Sequence of protein 2:
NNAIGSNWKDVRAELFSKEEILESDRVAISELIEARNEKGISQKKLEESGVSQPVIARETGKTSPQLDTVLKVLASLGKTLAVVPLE

The following describes two proteins that form a bound complex.

Contacts between the two chains:
Residue R52 in protein 1 is in contact with residue F18 in protein 2 (closest heavy-atom distance 3.5 Å).
Residue L64 in protein 1 interacts with residue I37 in protein 2 (closest heavy-atom distance 3.4 Å).
Residue K28 in protein 1 interacts with residue A5 in protein 2 (closest heavy-atom distance 3.0 Å).
Residue F37 in protein 1 is in contact with residue V13 in protein 2 (closest heavy-atom distance 3.3 Å).
Residue Y25 in protein 1 is in contact with residue N9 in protein 2 (closest heavy-atom distance 3.8 Å).
Residue D60 in protein 1 contacts residue V30 in protein 2 (closest heavy-atom distance 3.4 Å).
Residue R41 in protein 1 is in contact with residue E16 in protein 2 (closest heavy-atom distance 2.1 Å).
Residue I62 in protein 1 is in contact with residue W10 in protein 2 (closest heavy-atom distance 3.3 Å).
Residue P75 in protein 1 contacts residue R40 in protein 2 (closest heavy-atom distance 4.0 Å).
Residue L132 in protein 1 contacts residue A5 in protein 2 (closest heavy-atom distance 3.7 Å).
Residue I24 in protein 1 contacts residue N9 in protein 2 (closest heavy-atom distance 3.2 Å).
Residue Y25 in protein 1 contacts residue G7 in protein 2 (closest heavy-atom distance 4.0 Å).
Residue D131 in protein 1 interacts with residue A5 in protein 2 (closest heavy-atom distance 4.0 Å).
Residue Y76 in protein 1 contacts residue E65 in protein 2 (closest heavy-atom distance 2.5 Å).
Residue N59 in protein 1 is in contact with residue E22 in protein 2 (closest heavy-atom distance 3.5 Å).
Residue W99 in protein 1 contacts residue I6 in protein 2 (closest heavy-atom distance 3.3 Å).
Residue N56 in protein 1 contacts residue R29 in protein 2 (closest heavy-atom distance 3.0 Å).
Residue F26 in protein 1 interacts with residue I6 in protein 2 (closest heavy-atom distance 3.9 Å).
Residue I24 in protein 1 interacts with residue S8 in protein 2 (closest heavy-atom distance 3.7 Å).
Residue Y25 in protein 1 interacts with residue S8 in protein 2 (closest heavy-atom distance 3.3 Å).
Residue D60 in protein 1 is in contact with residue S26 in protein 2 (closest heavy-atom distance 2.5 Å).
Residue N59 in protein 1 is in contact with residue F18 in protein 2 (closest heavy-atom distance 3.3 Å).
Residue R71 in protein 1 contacts residue N41 in protein 2 (closest heavy-atom distance 3.3 Å).
Residue F26 in protein 1 is in contact with residue G7 in protein 2 (closest heavy-atom distance 2.7 Å).
Residue N59 in protein 1 is in contact with residue R14 in protein 2 (closest heavy-atom distance 2.6 Å).
Residue N59 in protein 1 is in contact with residue W10 in protein 2 (closest heavy-atom distance 3.6 Å).
Residue E63 in protein 1 is in contact with residue V30 in protein 2 (closest heavy-atom distance 3.9 Å).
Residue R52 in protein 1 is in contact with residue L17 in protein 2 (closest heavy-atom distance 3.7 Å).
Residue N23 in protein 1 is in contact with residue N9 in protein 2 (closest heavy-atom distance 3.3 Å).
Residue L55 in protein 1 interacts with residue F18 in protein 2 (closest heavy-atom distance 3.8 Å).
Residue E63 in protein 1 is in contact with residue W10 in protein 2 (closest heavy-atom distance 2.9 Å).
Residue Y61 in protein 1 interacts with residue T66 in protein 2 (closest heavy-atom distance 3.8 Å).
Residue E34 in protein 1 is in contact with residue G7 in protein 2 (closest heavy-atom distance 3.0 Å).
Residue E134 in protein 1 is in contact with residue N3 in protein 2 (closest heavy-atom distance 3.6 Å).
Residue F37 in protein 1 interacts with residue E16 in protein 2 (closest heavy-atom distance 3.6 Å).
Residue R52 in protein 1 contacts residue E22 in protein 2 (closest heavy-atom distance 2.2 Å).
Residue E63 in protein 1 interacts with residue R14 in protein 2 (closest heavy-atom distance 3.3 Å).
Residue D60 in protein 1 is in contact with residue R29 in protein 2 (closest heavy-atom distance 2.8 Å).
Residue E63 in protein 1 is in contact with residue K11 in protein 2 (closest heavy-atom distance 3.9 Å).
Residue N59 in protein 1 contacts residue S26 in protein 2 (closest heavy-atom distance 3.4 Å).
Residue H68 in protein 1 contacts residue S34 in protein 2 (closest heavy-atom distance 2.6 Å).
Residue L132 in protein 1 contacts residue N3 in protein 2 (closest heavy-atom distance 2.2 Å).
Residue K57 in protein 1 interacts with residue G67 in protein 2 (closest heavy-atom distance 3.4 Å).
Residue Y76 in protein 1 contacts residue I37 in protein 2 (closest heavy-atom distance 3.4 Å).
Residue E34 in protein 1 is in contact with residue S8 in protein 2 (closest heavy-atom distance 2.4 Å).
Residue F26 in protein 1 contacts residue W10 in protein 2 (closest heavy-atom distance 3.9 Å).
Residue E63 in protein 1 is in contact with residue D27 in protein 2 (closest heavy-atom distance 3.9 Å).
Residue K57 in protein 1 contacts residue T66 in protein 2 (closest heavy-atom distance 3.4 Å).
Residue K28 in protein 1 contacts residue N4 in protein 2 (closest heavy-atom distance 4.0 Å).
Residue Y61 in protein 1 is in contact with residue E65 in protein 2 (closest heavy-atom distance 3.6 Å).
Residue L90 in protein 1 is in contact with residue T66 in protein 2 (closest heavy-atom distance 3.4 Å).
Residue L64 in protein 1 interacts with residue V30 in protein 2 (closest heavy-atom distance 3.4 Å).
Residue Y25 in protein 1 is in contact with residue I6 in protein 2 (closest heavy-atom distance 3.9 Å).
Residue F26 in protein 1 contacts residue S8 in protein 2 (closest heavy-atom distance 3.0 Å).
Residue E74 in protein 1 contacts residue R40 in protein 2 (closest heavy-atom distance 3.5 Å).
Residue A72 in protein 1 contacts residue I37 in protein 2 (closest heavy-atom distance 3.8 Å).
Residue I24 in protein 1 interacts with residue W10 in protein 2 (closest heavy-atom distance 3.1 Å).
Residue I53 in protein 1 interacts with residue K68 in protein 2 (closest heavy-atom distance 3.5 Å).
Residue K57 in protein 1 contacts residue E65 in protein 2 (closest heavy-atom distance 2.5 Å).
Residue Y27 in protein 1 contacts residue A5 in protein 2 (closest heavy-atom distance 3.2 Å).

Sequence of protein 1:
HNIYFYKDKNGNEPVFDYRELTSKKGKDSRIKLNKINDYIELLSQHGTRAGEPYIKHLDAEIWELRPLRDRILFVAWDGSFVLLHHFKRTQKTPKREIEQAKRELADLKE